Sequence of protein 2:
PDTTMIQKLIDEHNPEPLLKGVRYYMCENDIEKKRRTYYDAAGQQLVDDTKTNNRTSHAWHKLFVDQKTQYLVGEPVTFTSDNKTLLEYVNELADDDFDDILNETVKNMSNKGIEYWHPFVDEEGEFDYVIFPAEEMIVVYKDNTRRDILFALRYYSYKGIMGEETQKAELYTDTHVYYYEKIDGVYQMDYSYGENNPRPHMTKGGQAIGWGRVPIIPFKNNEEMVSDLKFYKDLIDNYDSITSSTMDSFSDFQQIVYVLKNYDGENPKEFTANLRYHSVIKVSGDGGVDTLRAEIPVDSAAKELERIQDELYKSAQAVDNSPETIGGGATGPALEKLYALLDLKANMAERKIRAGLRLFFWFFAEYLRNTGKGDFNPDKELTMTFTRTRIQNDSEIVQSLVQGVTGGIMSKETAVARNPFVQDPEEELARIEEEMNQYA

The following describes two proteins that form a bound complex.

Contacts between the two chains:
Residue S343 in protein 2 interacts with residue T271 in protein 1 (closest heavy-atom distance 2.7 Å).
Residue D338 in protein 2 interacts with residue Q337 in protein 1 (closest heavy-atom distance 1.9 Å).
Residue K289 in protein 2 interacts with residue G315 in protein 1 (closest heavy-atom distance 2.4 Å).
Residue M438 in protein 2 interacts with residue T434 in protein 1 (closest heavy-atom distance 2.0 Å).
Residue I336 in protein 2 contacts residue F278 in protein 1 (closest heavy-atom distance 1.1 Å).
Residue Y367 in protein 2 is in contact with residue L363 in protein 1 (closest heavy-atom distance 2.8 Å).
Residue E332 in protein 2 interacts with residue V326 in protein 1 (closest heavy-atom distance 2.1 Å).
Residue N375 in protein 2 contacts residue Q95 in protein 1 (closest heavy-atom distance 2.9 Å).
Residue I460 in protein 2 is in contact with residue Q466 in protein 1 (closest heavy-atom distance 2.4 Å).
Residue L288 in protein 2 interacts with residue K310 in protein 1 (closest heavy-atom distance 2.8 Å).
Residue K342 in protein 2 interacts with residue Y341 in protein 1 (closest heavy-atom distance 1.0 Å).
Residue W390 in protein 2 interacts with residue D125 in protein 1 (closest heavy-atom distance 2.5 Å).
Residue E339 in protein 2 is in contact with residue T274 in protein 1 (closest heavy-atom distance 1.8 Å).
Residue L333 in protein 2 interacts with residue Q282 in protein 1 (closest heavy-atom distance 2.4 Å).
Residue R175 in protein 2 is in contact with residue D150 in protein 1 (closest heavy-atom distance 2.5 Å).
Residue K61 in protein 2 contacts residue S279 in protein 1 (closest heavy-atom distance 2.6 Å).
Residue E456 in protein 2 is in contact with residue Y467 in protein 1 (closest heavy-atom distance 2.0 Å).
Residue K365 in protein 2 is in contact with residue A358 in protein 1 (closest heavy-atom distance 2.7 Å).
Residue R379 in protein 2 contacts residue D94 in protein 1 (closest heavy-atom distance 2.5 Å).
Residue R64 in protein 2 is in contact with residue I284 in protein 1 (closest heavy-atom distance 2.6 Å).
Residue M438 in protein 2 interacts with residue V433 in protein 1 (closest heavy-atom distance 2.6 Å).
Residue K365 in protein 2 interacts with residue T359 in protein 1 (closest heavy-atom distance 1.0 Å).
Residue P453 in protein 2 contacts residue Y467 in protein 1 (closest heavy-atom distance 1.8 Å).
Residue I354 in protein 2 is in contact with residue I354 in protein 1 (closest heavy-atom distance 2.6 Å).
Residue E456 in protein 2 is in contact with residue Q466 in protein 1 (closest heavy-atom distance 2.1 Å).
Residue S255 in protein 2 is in contact with residue K90 in protein 1 (closest heavy-atom distance 1.3 Å).
Residue I354 in protein 2 interacts with residue G355 in protein 1 (closest heavy-atom distance 2.5 Å).
Residue E441 in protein 2 interacts with residue E462 in protein 1 (closest heavy-atom distance 1.9 Å).
Residue D68 in protein 2 contacts residue T300 in protein 1 (closest heavy-atom distance 2.0 Å).
Residue S343 in protein 2 is in contact with residue Y267 in protein 1 (closest heavy-atom distance 2.5 Å).
Residue S328 in protein 2 interacts with residue D327 in protein 1 (closest heavy-atom distance 1.4 Å).
Residue L370 in protein 2 contacts residue L363 in protein 1 (closest heavy-atom distance 2.7 Å).
Residue E251 in protein 2 is in contact with residue M54 in protein 1 (closest heavy-atom distance 1.0 Å).
Residue R335 in protein 2 is in contact with residue L333 in protein 1 (closest heavy-atom distance 1.6 Å).
Residue I460 in protein 2 is in contact with residue Y467 in protein 1 (closest heavy-atom distance 2.1 Å).
Residue L74 in protein 2 interacts with residue R304 in protein 1 (closest heavy-atom distance 2.9 Å).
Residue L457 in protein 2 contacts residue Y467 in protein 1 (closest heavy-atom distance 1.1 Å).
Residue V254 in protein 2 contacts residue S85 in protein 1 (closest heavy-atom distance 2.3 Å).
Residue R175 in protein 2 interacts with residue D156 in protein 1 (closest heavy-atom distance 2.0 Å).
Residue R64 in protein 2 interacts with residue Q283 in protein 1 (closest heavy-atom distance 1.7 Å).
Residue D371 in protein 2 is in contact with residue L363 in protein 1 (closest heavy-atom distance 0.9 Å).
Residue E454 in protein 2 is in contact with residue Y467 in protein 1 (closest heavy-atom distance 2.9 Å).
Residue P453 in protein 2 is in contact with residue E462 in protein 1 (closest heavy-atom distance 2.5 Å).
Residue T442 in protein 2 contacts residue R459 in protein 1 (closest heavy-atom distance 2.7 Å).
Residue S428 in protein 2 interacts with residue V430 in protein 1 (closest heavy-atom distance 2.8 Å).
Residue S439 in protein 2 contacts residue R459 in protein 1 (closest heavy-atom distance 2.3 Å).
Residue D371 in protein 2 contacts residue E364 in protein 1 (closest heavy-atom distance 2.8 Å).
Residue R418 in protein 2 contacts residue V426 in protein 1 (closest heavy-atom distance 2.9 Å).
Residue K289 in protein 2 is in contact with residue G316 in protein 1 (closest heavy-atom distance 1.6 Å).
Residue E378 in protein 2 contacts residue Q98 in protein 1 (closest heavy-atom distance 2.3 Å).
Residue F259 in protein 2 is in contact with residue K90 in protein 1 (closest heavy-atom distance 2.0 Å).
Residue S277 in protein 2 contacts residue Q282 in protein 1 (closest heavy-atom distance 2.7 Å).
Residue R175 in protein 2 is in contact with residue F148 in protein 1 (closest heavy-atom distance 2.8 Å).
Residue L340 in protein 2 contacts residue M275 in protein 1 (closest heavy-atom distance 2.3 Å).
Residue Y66 in protein 2 contacts residue R304 in protein 1 (closest heavy-atom distance 2.6 Å).
Residue A69 in protein 2 is in contact with residue T300 in protein 1 (closest heavy-atom distance 2.4 Å).
Residue E456 in protein 2 interacts with residue E462 in protein 1 (closest heavy-atom distance 2.4 Å).
Residue E332 in protein 2 interacts with residue A330 in protein 1 (closest heavy-atom distance 2.8 Å).
Residue E252 in protein 2 is in contact with residue Y53 in protein 1 (closest heavy-atom distance 1.7 Å).
Residue R335 in protein 2 contacts residue F278 in protein 1 (closest heavy-atom distance 2.1 Å).

Sequence of protein 1:
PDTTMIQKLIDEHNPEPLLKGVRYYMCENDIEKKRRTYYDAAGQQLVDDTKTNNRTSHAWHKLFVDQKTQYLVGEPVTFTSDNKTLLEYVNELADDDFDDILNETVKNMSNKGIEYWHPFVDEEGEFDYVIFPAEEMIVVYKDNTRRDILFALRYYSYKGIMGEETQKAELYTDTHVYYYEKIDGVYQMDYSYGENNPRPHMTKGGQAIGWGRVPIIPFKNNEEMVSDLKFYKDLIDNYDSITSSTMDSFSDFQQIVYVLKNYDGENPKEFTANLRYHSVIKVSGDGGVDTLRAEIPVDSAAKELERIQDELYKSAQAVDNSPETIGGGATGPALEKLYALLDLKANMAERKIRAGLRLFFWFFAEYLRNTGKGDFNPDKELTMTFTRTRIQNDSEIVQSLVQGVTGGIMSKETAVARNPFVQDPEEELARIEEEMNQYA